Sequence of the second protein:
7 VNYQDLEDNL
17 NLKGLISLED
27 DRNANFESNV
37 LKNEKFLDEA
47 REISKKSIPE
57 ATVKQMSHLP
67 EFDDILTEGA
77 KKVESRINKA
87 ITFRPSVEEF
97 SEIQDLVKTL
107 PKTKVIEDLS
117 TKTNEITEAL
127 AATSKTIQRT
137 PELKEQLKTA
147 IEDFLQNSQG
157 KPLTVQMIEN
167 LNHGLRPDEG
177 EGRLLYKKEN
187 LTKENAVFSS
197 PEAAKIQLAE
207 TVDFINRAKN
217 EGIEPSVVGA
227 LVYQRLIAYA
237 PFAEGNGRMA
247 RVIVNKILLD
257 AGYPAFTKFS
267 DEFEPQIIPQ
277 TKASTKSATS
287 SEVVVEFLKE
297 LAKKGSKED

Sequence of the first protein:
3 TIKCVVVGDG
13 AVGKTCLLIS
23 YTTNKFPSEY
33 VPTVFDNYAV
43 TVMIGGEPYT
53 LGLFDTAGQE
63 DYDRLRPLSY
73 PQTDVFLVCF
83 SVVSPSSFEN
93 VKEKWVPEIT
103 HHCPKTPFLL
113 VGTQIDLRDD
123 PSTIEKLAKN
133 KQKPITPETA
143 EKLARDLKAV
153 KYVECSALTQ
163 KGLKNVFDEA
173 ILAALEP

Contacts between the two chains:
Residue P55 in the second protein is in contact with residue Q74 in the first protein (closest heavy-atom distance 3.6 Å).
Residue P55 in the second protein interacts with residue S71 in the first protein (closest heavy-atom distance 4.2 Å).
Residue E74 in the second protein is in contact with residue R66 in the first protein (closest heavy-atom distance 2.7 Å).
Residue S53 in the second protein is in contact with residue S71 in the first protein (closest heavy-atom distance 3.1 Å).
Residue F194 in the second protein interacts with residue Y32 in the first protein (closest heavy-atom distance 3.7 Å).
Residue N242 in the second protein is in contact with residue Y32 in the first protein (closest heavy-atom distance 4.3 Å).
Residue L187 in the second protein contacts residue T35 in the first protein (closest heavy-atom distance 4.1 Å).
Residue I71 in the second protein contacts residue L70 in the first protein (closest heavy-atom distance 3.8 Å).
Residue S53 in the second protein is in contact with residue D57 in the first protein (closest heavy-atom distance 4.2 Å).
Residue N186 in the second protein contacts residue V33 in the first protein (closest heavy-atom distance 4.2 Å).
Residue E74 in the second protein contacts residue D63 in the first protein (closest heavy-atom distance 4.5 Å).
Residue D70 in the second protein interacts with residue R66 in the first protein (closest heavy-atom distance 4.2 Å).
Residue V79 in the second protein is in contact with residue Y64 in the first protein (closest heavy-atom distance 4.0 Å).
Residue T277 in the second protein contacts residue A13 in the first protein (closest heavy-atom distance 3.4 Å).
Residue E185 in the second protein contacts residue D38 in the first protein (closest heavy-atom distance 4.4 Å).
Residue L72 in the second protein interacts with residue L67 in the first protein (closest heavy-atom distance 4.5 Å).
Residue N186 in the second protein contacts residue T35 in the first protein (closest heavy-atom distance 3.0 Å).
Residue T188 in the second protein is in contact with residue E31 in the first protein (closest heavy-atom distance 4.2 Å).
Residue R82 in the second protein is in contact with residue D63 in the first protein (closest heavy-atom distance 2.5 Å).
Residue L187 in the second protein contacts residue P34 in the first protein (closest heavy-atom distance 4.0 Å).
Residue A76 in the second protein contacts residue Y64 in the first protein (closest heavy-atom distance 3.9 Å).
Residue V79 in the second protein contacts residue D63 in the first protein (closest heavy-atom distance 4.0 Å).
Residue G75 in the second protein contacts residue Y64 in the first protein (closest heavy-atom distance 3.8 Å).
Residue T188 in the second protein is in contact with residue P34 in the first protein (closest heavy-atom distance 4.1 Å).
Residue S53 in the second protein contacts residue F56 in the first protein (closest heavy-atom distance 4.2 Å).
Residue P55 in the second protein contacts residue L70 in the first protein (closest heavy-atom distance 3.2 Å).
Residue L187 in the second protein interacts with residue V33 in the first protein (closest heavy-atom distance 3.3 Å).
Residue I71 in the second protein contacts residue L67 in the first protein (closest heavy-atom distance 3.4 Å).
Residue T277 in the second protein contacts residue Q61 in the first protein (closest heavy-atom distance 3.9 Å).
Residue E185 in the second protein is in contact with residue P34 in the first protein (closest heavy-atom distance 4.0 Å).
Residue L187 in the second protein interacts with residue Y32 in the first protein (closest heavy-atom distance 4.0 Å).
Residue E240 in the second protein is in contact with residue E31 in the first protein (closest heavy-atom distance 4.3 Å).
Residue K189 in the second protein is in contact with residue E31 in the first protein (closest heavy-atom distance 3.7 Å).
Residue T277 in the second protein interacts with residue G12 in the first protein (closest heavy-atom distance 3.5 Å).
Residue F68 in the second protein contacts residue L70 in the first protein (closest heavy-atom distance 4.6 Å).
Residue T58 in the second protein is in contact with residue P73 in the first protein (closest heavy-atom distance 3.6 Å).
Residue I54 in the second protein interacts with residue L67 in the first protein (closest heavy-atom distance 4.0 Å).
Residue K52 in the second protein contacts residue N39 in the first protein (closest heavy-atom distance 3.8 Å).
Residue K78 in the second protein interacts with residue D63 in the first protein (closest heavy-atom distance 3.5 Å).
Residue T188 in the second protein interacts with residue T35 in the first protein (closest heavy-atom distance 4.0 Å).
Residue K278 in the second protein contacts residue A13 in the first protein (closest heavy-atom distance 4.3 Å).
Residue P55 in the second protein contacts residue K5 in the first protein (closest heavy-atom distance 4.0 Å).
Residue P55 in the second protein interacts with residue P73 in the first protein (closest heavy-atom distance 4.1 Å).
Residue S50 in the second protein is in contact with residue L67 in the first protein (closest heavy-atom distance 3.4 Å).
Residue E67 in the second protein contacts residue R66 in the first protein (closest heavy-atom distance 4.7 Å).
Residue A239 in the second protein interacts with residue Y32 in the first protein (closest heavy-atom distance 3.7 Å).
Residue M62 in the second protein contacts residue L70 in the first protein (closest heavy-atom distance 3.7 Å).
Residue G75 in the second protein contacts residue D63 in the first protein (closest heavy-atom distance 3.5 Å).
Residue S53 in the second protein is in contact with residue L70 in the first protein (closest heavy-atom distance 4.7 Å).
Residue E240 in the second protein is in contact with residue Y32 in the first protein (closest heavy-atom distance 3.4 Å).
Residue T188 in the second protein contacts residue Y32 in the first protein (closest heavy-atom distance 3.6 Å).
Residue I54 in the second protein is in contact with residue S71 in the first protein (closest heavy-atom distance 4.1 Å).
Residue I54 in the second protein is in contact with residue L70 in the first protein (closest heavy-atom distance 3.5 Å).
Residue K52 in the second protein contacts residue D38 in the first protein (closest heavy-atom distance 2.5 Å).
Residue N191 in the second protein interacts with residue A13 in the first protein (closest heavy-atom distance 3.5 Å).
Residue N186 in the second protein contacts residue P34 in the first protein (closest heavy-atom distance 3.3 Å).
Residue T58 in the second protein is in contact with residue L70 in the first protein (closest heavy-atom distance 4.2 Å).
Residue K189 in the second protein is in contact with residue Y32 in the first protein (closest heavy-atom distance 3.4 Å).
Residue I71 in the second protein contacts residue R66 in the first protein (closest heavy-atom distance 3.7 Å).
Residue T188 in the second protein is in contact with residue V33 in the first protein (closest heavy-atom distance 2.6 Å).

This data describes a binding interaction between two proteins.